Sequence of the first protein:
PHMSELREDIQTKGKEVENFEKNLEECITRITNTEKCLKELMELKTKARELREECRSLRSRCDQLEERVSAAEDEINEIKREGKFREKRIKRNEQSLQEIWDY

Sequence of the second protein:
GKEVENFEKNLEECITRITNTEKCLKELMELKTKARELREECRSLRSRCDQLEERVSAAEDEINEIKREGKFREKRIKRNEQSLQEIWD

Contacts between the two chains:
Residue E74 in the first protein contacts residue R69 in the second protein (closest heavy-atom distance 2.8 Å).
Residue L45 in the first protein interacts with residue L45 in the second protein (closest heavy-atom distance 3.7 Å).
Residue R60 in the first protein contacts residue R62 in the second protein (closest heavy-atom distance 3.5 Å).
Residue E95 in the first protein is in contact with residue R90 in the second protein (closest heavy-atom distance 2.9 Å).
Residue I77 in the first protein contacts residue A73 in the second protein (closest heavy-atom distance 3.8 Å).
Residue F21 in the first protein is in contact with residue F21 in the second protein (closest heavy-atom distance 3.5 Å).
Residue L52 in the first protein interacts with residue L52 in the second protein (closest heavy-atom distance 3.8 Å).
Residue I77 in the first protein contacts residue I77 in the second protein (closest heavy-atom distance 3.9 Å).
Residue L39 in the first protein is in contact with residue L39 in the second protein (closest heavy-atom distance 3.9 Å).
Residue M43 in the first protein interacts with residue E41 in the second protein (closest heavy-atom distance 3.5 Å).
Residue L39 in the first protein is in contact with residue C38 in the second protein (closest heavy-atom distance 3.7 Å).
Residue L98 in the first protein contacts residue I101 in the second protein (closest heavy-atom distance 3.8 Å).
Residue C56 in the first protein contacts residue E55 in the second protein (closest heavy-atom distance 3.4 Å).
Residue R60 in the first protein is in contact with residue E55 in the second protein (closest heavy-atom distance 3.2 Å).
Residue K92 in the first protein interacts with residue R90 in the second protein (closest heavy-atom distance 3.9 Å).
Residue E88 in the first protein is in contact with residue R90 in the second protein (closest heavy-atom distance 2.8 Å).
Residue E67 in the first protein is in contact with residue L66 in the second protein (closest heavy-atom distance 3.9 Å).
Residue L98 in the first protein is in contact with residue S97 in the second protein (closest heavy-atom distance 3.8 Å).
Residue I91 in the first protein interacts with residue N94 in the second protein (closest heavy-atom distance 3.9 Å).
Residue G84 in the first protein is in contact with residue R87 in the second protein (closest heavy-atom distance 3.5 Å).
Residue E36 in the first protein contacts residue R31 in the second protein (closest heavy-atom distance 3.0 Å).
Residue N94 in the first protein is in contact with residue N94 in the second protein (closest heavy-atom distance 3.7 Å).
Residue I91 in the first protein contacts residue I91 in the second protein (closest heavy-atom distance 3.8 Å).
Residue S71 in the first protein interacts with residue R69 in the second protein (closest heavy-atom distance 2.8 Å).
Residue L66 in the first protein interacts with residue L66 in the second protein (closest heavy-atom distance 3.8 Å).
Residue L39 in the first protein is in contact with residue L42 in the second protein (closest heavy-atom distance 3.8 Å).
Residue I77 in the first protein is in contact with residue E76 in the second protein (closest heavy-atom distance 3.7 Å).
Residue I32 in the first protein contacts residue C28 in the second protein (closest heavy-atom distance 3.8 Å).
Residue I29 in the first protein interacts with residue R31 in the second protein (closest heavy-atom distance 3.7 Å).
Residue I91 in the first protein is in contact with residue R87 in the second protein (closest heavy-atom distance 3.7 Å).
Residue K46 in the first protein is in contact with residue L45 in the second protein (closest heavy-atom distance 3.8 Å).
Residue I91 in the first protein interacts with residue R90 in the second protein (closest heavy-atom distance 3.7 Å).
Residue L59 in the first protein interacts with residue L59 in the second protein (closest heavy-atom distance 3.8 Å).
Residue K81 in the first protein interacts with residue E76 in the second protein (closest heavy-atom distance 3.2 Å).
Residue V70 in the first protein interacts with residue L66 in the second protein (closest heavy-atom distance 3.9 Å).
Residue E67 in the first protein is in contact with residue R62 in the second protein (closest heavy-atom distance 2.9 Å).
Residue L98 in the first protein contacts residue N94 in the second protein (closest heavy-atom distance 3.4 Å).
Residue E22 in the first protein is in contact with residue F21 in the second protein (closest heavy-atom distance 3.8 Å).
Residue T35 in the first protein interacts with residue T35 in the second protein (closest heavy-atom distance 3.5 Å).
Residue I32 in the first protein contacts residue R31 in the second protein (closest heavy-atom distance 3.4 Å).
Residue L39 in the first protein interacts with residue T35 in the second protein (closest heavy-atom distance 3.4 Å).
Residue E95 in the first protein interacts with residue N94 in the second protein (closest heavy-atom distance 3.8 Å).
Residue L25 in the first protein is in contact with residue N24 in the second protein (closest heavy-atom distance 3.7 Å).
Residue V70 in the first protein is in contact with residue R69 in the second protein (closest heavy-atom distance 3.6 Å).
Residue C63 in the first protein contacts residue R62 in the second protein (closest heavy-atom distance 3.3 Å).
Residue E88 in the first protein is in contact with residue R87 in the second protein (closest heavy-atom distance 3.4 Å).
Residue I77 in the first protein interacts with residue I80 in the second protein (closest heavy-atom distance 3.9 Å).
Residue R60 in the first protein is in contact with residue L59 in the second protein (closest heavy-atom distance 3.8 Å).
Residue W102 in the first protein is in contact with residue I101 in the second protein (closest heavy-atom distance 3.4 Å).
Residue L25 in the first protein is in contact with residue C28 in the second protein (closest heavy-atom distance 3.9 Å).
Residue D64 in the first protein contacts residue R62 in the second protein (closest heavy-atom distance 2.8 Å).
Residue R53 in the first protein contacts residue L52 in the second protein (closest heavy-atom distance 3.8 Å).
Residue I29 in the first protein contacts residue C28 in the second protein (closest heavy-atom distance 3.5 Å).
Residue K46 in the first protein interacts with residue E41 in the second protein (closest heavy-atom distance 2.8 Å).
Residue V70 in the first protein contacts residue V70 in the second protein (closest heavy-atom distance 3.8 Å).
Residue I80 in the first protein interacts with residue I80 in the second protein (closest heavy-atom distance 3.7 Å).
Residue L42 in the first protein interacts with residue L42 in the second protein (closest heavy-atom distance 3.4 Å).
Residue I32 in the first protein contacts residue I32 in the second protein (closest heavy-atom distance 3.6 Å).
Residue T33 in the first protein interacts with residue R31 in the second protein (closest heavy-atom distance 2.9 Å).
Residue L98 in the first protein contacts residue L98 in the second protein (closest heavy-atom distance 3.8 Å).

This data describes a binding interaction between two proteins.